The following describes two proteins that form a bound complex.

Residue-level contacts at the interface:
Residue S636 in the first protein interacts with residue L66 in the second protein (closest heavy-atom distance 4.5 Å).
Residue Y635 in the first protein is in contact with residue A67 in the second protein (closest heavy-atom distance 3.7 Å).
Residue S633 in the first protein contacts residue L66 in the second protein (closest heavy-atom distance 3.7 Å).
Residue K539 in the first protein contacts residue S56 in the second protein (closest heavy-atom distance 4.4 Å).
Residue Y635 in the first protein is in contact with residue L66 in the second protein (closest heavy-atom distance 4.5 Å).
Residue L639 in the first protein is in contact with residue L66 in the second protein (closest heavy-atom distance 4.2 Å).
Residue Y635 in the first protein contacts residue F68 in the second protein (closest heavy-atom distance 4.0 Å).
Residue K539 in the first protein is in contact with residue G55 in the second protein (closest heavy-atom distance 3.6 Å).
Residue E540 in the first protein contacts residue W54 in the second protein (closest heavy-atom distance 4.7 Å).

Sequence of the second protein:
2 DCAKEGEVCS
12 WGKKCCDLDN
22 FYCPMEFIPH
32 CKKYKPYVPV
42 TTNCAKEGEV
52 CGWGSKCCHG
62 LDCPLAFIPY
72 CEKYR

Sequence of the first protein:
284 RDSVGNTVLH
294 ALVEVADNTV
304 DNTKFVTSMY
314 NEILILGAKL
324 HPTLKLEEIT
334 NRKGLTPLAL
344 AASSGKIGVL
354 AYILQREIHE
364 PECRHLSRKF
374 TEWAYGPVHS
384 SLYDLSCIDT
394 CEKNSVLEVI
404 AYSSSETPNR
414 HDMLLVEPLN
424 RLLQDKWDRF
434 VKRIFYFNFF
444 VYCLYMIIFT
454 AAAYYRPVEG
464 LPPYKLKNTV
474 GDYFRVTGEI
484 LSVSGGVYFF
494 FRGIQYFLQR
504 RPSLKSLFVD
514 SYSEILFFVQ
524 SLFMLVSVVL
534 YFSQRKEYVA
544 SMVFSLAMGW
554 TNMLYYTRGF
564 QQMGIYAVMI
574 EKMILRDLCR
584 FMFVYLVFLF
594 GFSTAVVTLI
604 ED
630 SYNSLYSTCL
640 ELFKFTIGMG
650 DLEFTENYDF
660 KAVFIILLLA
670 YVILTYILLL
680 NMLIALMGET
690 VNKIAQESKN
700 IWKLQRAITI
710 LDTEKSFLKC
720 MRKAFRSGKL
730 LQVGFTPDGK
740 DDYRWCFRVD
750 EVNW